Sequence of chain A:
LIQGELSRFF

Contacts between the two chains:
Residue Y79 in chain B contacts residue R8 in chain A (closest heavy-atom distance 3.3 Å).
Residue Y79 in chain B contacts residue L6 in chain A (closest heavy-atom distance 3.6 Å).
Residue Y79 in chain B contacts residue F9 in chain A (closest heavy-atom distance 3.8 Å).
Residue R81 in chain B is in contact with residue E5 in chain A (closest heavy-atom distance 2.8 Å).
Residue I441 in chain B contacts residue F9 in chain A (closest heavy-atom distance 4.2 Å).
Residue R81 in chain B is in contact with residue I2 in chain A (closest heavy-atom distance 3.4 Å).
Residue I82 in chain B contacts residue I2 in chain A (closest heavy-atom distance 4.7 Å).
Residue M445 in chain B is in contact with residue F9 in chain A (closest heavy-atom distance 3.7 Å).
Residue M445 in chain B is in contact with residue F10 in chain A (closest heavy-atom distance 4.0 Å).
Residue V80 in chain B is in contact with residue I2 in chain A (closest heavy-atom distance 4.6 Å).
Residue Y79 in chain B interacts with residue I2 in chain A (closest heavy-atom distance 4.2 Å).
Residue G78 in chain B contacts residue E5 in chain A (closest heavy-atom distance 4.9 Å).
Residue I441 in chain B interacts with residue L6 in chain A (closest heavy-atom distance 3.9 Å).
Residue Y79 in chain B is in contact with residue E5 in chain A (closest heavy-atom distance 3.5 Å).
Residue M445 in chain B contacts residue L6 in chain A (closest heavy-atom distance 4.5 Å).
Residue I441 in chain B contacts residue I2 in chain A (closest heavy-atom distance 4.8 Å).
Residue E442 in chain B is in contact with residue F9 in chain A (closest heavy-atom distance 4.3 Å).
Residue L48 in chain B contacts residue R8 in chain A (closest heavy-atom distance 4.6 Å).

These two protein chains interact to form a complex.

Sequence of chain B:
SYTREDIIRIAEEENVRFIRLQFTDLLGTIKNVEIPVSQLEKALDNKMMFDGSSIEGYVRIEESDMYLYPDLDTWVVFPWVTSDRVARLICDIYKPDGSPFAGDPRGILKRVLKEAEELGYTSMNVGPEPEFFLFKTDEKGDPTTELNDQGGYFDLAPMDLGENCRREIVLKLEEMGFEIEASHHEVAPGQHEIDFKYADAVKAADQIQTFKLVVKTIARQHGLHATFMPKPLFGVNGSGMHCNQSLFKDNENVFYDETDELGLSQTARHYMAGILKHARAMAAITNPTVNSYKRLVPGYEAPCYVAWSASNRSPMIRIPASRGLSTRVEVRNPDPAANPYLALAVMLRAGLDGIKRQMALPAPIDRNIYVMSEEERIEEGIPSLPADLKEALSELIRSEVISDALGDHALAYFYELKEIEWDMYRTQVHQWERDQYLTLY